This data describes a binding interaction between two proteins.

Sequence of protein 2:
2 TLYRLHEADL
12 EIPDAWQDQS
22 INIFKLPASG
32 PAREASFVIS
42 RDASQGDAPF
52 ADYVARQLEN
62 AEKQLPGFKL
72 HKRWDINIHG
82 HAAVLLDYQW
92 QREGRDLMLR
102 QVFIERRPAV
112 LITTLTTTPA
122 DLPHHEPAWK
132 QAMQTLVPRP

Sequence of protein 1:
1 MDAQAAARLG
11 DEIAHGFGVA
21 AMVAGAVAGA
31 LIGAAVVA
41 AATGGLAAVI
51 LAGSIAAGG

Interface contacts:
Residue K26 in protein 2 interacts with residue V36 in protein 1 (closest heavy-atom distance 4.1 Å).
Residue Q20 in protein 2 interacts with residue A21 in protein 1 (closest heavy-atom distance 4.1 Å).
Residue L100 in protein 2 interacts with residue A30 in protein 1 (closest heavy-atom distance 3.4 Å).
Residue T117 in protein 2 is in contact with residue G33 in protein 1 (closest heavy-atom distance 3.6 Å).
Residue R93 in protein 2 contacts residue I55 in protein 1 (closest heavy-atom distance 3.2 Å).
Residue N61 in protein 2 interacts with residue A24 in protein 1 (closest heavy-atom distance 3.5 Å).
Residue I113 in protein 2 interacts with residue G25 in protein 1 (closest heavy-atom distance 3.8 Å).
Residue I113 in protein 2 is in contact with residue A26 in protein 1 (closest heavy-atom distance 4.2 Å).
Residue L66 in protein 2 is in contact with residue V27 in protein 1 (closest heavy-atom distance 4.3 Å).
Residue Q102 in protein 2 interacts with residue G29 in protein 1 (closest heavy-atom distance 4.1 Å).
Residue T117 in protein 2 contacts residue A34 in protein 1 (closest heavy-atom distance 4.1 Å).
Residue S37 in protein 2 is in contact with residue G33 in protein 1 (closest heavy-atom distance 2.9 Å).
Residue Y89 in protein 2 interacts with residue A30 in protein 1 (closest heavy-atom distance 3.8 Å).
Residue L66 in protein 2 contacts residue A30 in protein 1 (closest heavy-atom distance 4.0 Å).
Residue Q20 in protein 2 interacts with residue I13 in protein 1 (closest heavy-atom distance 3.5 Å).
Residue L98 in protein 2 interacts with residue A34 in protein 1 (closest heavy-atom distance 3.9 Å).
Residue R96 in protein 2 is in contact with residue V37 in protein 1 (closest heavy-atom distance 3.8 Å).
Residue T115 in protein 2 is in contact with residue G29 in protein 1 (closest heavy-atom distance 3.8 Å).
Residue N61 in protein 2 is in contact with residue V27 in protein 1 (closest heavy-atom distance 4.1 Å).
Residue F104 in protein 2 interacts with residue A26 in protein 1 (closest heavy-atom distance 3.4 Å).
Residue A36 in protein 2 interacts with residue V37 in protein 1 (closest heavy-atom distance 3.9 Å).
Residue I24 in protein 2 contacts residue I32 in protein 1 (closest heavy-atom distance 4.1 Å).
Residue T115 in protein 2 is in contact with residue A30 in protein 1 (closest heavy-atom distance 4.2 Å).
Residue R93 in protein 2 is in contact with residue L51 in protein 1 (closest heavy-atom distance 4.4 Å).
Residue I22 in protein 2 contacts residue I32 in protein 1 (closest heavy-atom distance 4.0 Å).
Residue A62 in protein 2 interacts with residue V27 in protein 1 (closest heavy-atom distance 4.0 Å).
Residue T117 in protein 2 contacts residue A30 in protein 1 (closest heavy-atom distance 4.4 Å).
Residue S37 in protein 2 contacts residue V36 in protein 1 (closest heavy-atom distance 4.0 Å).
Residue Q65 in protein 2 is in contact with residue V27 in protein 1 (closest heavy-atom distance 4.5 Å).
Residue V39 in protein 2 contacts residue G33 in protein 1 (closest heavy-atom distance 4.2 Å).
Residue Q20 in protein 2 interacts with residue A20 in protein 1 (closest heavy-atom distance 3.9 Å).
Residue Q102 in protein 2 is in contact with residue G25 in protein 1 (closest heavy-atom distance 4.6 Å).
Residue R93 in protein 2 contacts residue A34 in protein 1 (closest heavy-atom distance 4.2 Å).
Residue Q102 in protein 2 contacts residue A26 in protein 1 (closest heavy-atom distance 2.9 Å).
Residue R34 in protein 2 interacts with residue V37 in protein 1 (closest heavy-atom distance 4.7 Å).
Residue I24 in protein 2 interacts with residue V36 in protein 1 (closest heavy-atom distance 3.7 Å).
Residue S37 in protein 2 interacts with residue V37 in protein 1 (closest heavy-atom distance 3.6 Å).
Residue W91 in protein 2 contacts residue A34 in protein 1 (closest heavy-atom distance 3.9 Å).
Residue Q65 in protein 2 interacts with residue A24 in protein 1 (closest heavy-atom distance 4.7 Å).
Residue S41 in protein 2 interacts with residue G25 in protein 1 (closest heavy-atom distance 4.7 Å).
Residue T117 in protein 2 is in contact with residue V37 in protein 1 (closest heavy-atom distance 4.0 Å).
Residue I24 in protein 2 is in contact with residue G45 in protein 1 (closest heavy-atom distance 4.3 Å).
Residue V39 in protein 2 contacts residue I32 in protein 1 (closest heavy-atom distance 3.9 Å).
Residue E35 in protein 2 interacts with residue V36 in protein 1 (closest heavy-atom distance 4.1 Å).
Residue S41 in protein 2 contacts residue G29 in protein 1 (closest heavy-atom distance 4.2 Å).
Residue W91 in protein 2 is in contact with residue L31 in protein 1 (closest heavy-atom distance 3.9 Å).
Residue L66 in protein 2 contacts residue L31 in protein 1 (closest heavy-atom distance 4.0 Å).
Residue Q58 in protein 2 is in contact with residue A24 in protein 1 (closest heavy-atom distance 3.9 Å).
Residue Q20 in protein 2 is in contact with residue G18 in protein 1 (closest heavy-atom distance 4.1 Å).
Residue I24 in protein 2 is in contact with residue V49 in protein 1 (closest heavy-atom distance 4.0 Å).
Residue I22 in protein 2 contacts residue V49 in protein 1 (closest heavy-atom distance 4.1 Å).
Residue Y54 in protein 2 is in contact with residue G25 in protein 1 (closest heavy-atom distance 4.7 Å).
Residue E35 in protein 2 interacts with residue V37 in protein 1 (closest heavy-atom distance 3.1 Å).
Residue D43 in protein 2 contacts residue G25 in protein 1 (closest heavy-atom distance 3.5 Å).
Residue Q102 in protein 2 interacts with residue A30 in protein 1 (closest heavy-atom distance 3.8 Å).
Residue Q58 in protein 2 interacts with residue A26 in protein 1 (closest heavy-atom distance 3.0 Å).
Residue W91 in protein 2 interacts with residue A30 in protein 1 (closest heavy-atom distance 3.9 Å).
Residue Q58 in protein 2 contacts residue G25 in protein 1 (closest heavy-atom distance 3.1 Å).
Residue Y89 in protein 2 interacts with residue A26 in protein 1 (closest heavy-atom distance 4.0 Å).
Residue Q65 in protein 2 contacts residue V23 in protein 1 (closest heavy-atom distance 4.0 Å).